These two protein chains interact to form a complex.

Sequence of the second protein:
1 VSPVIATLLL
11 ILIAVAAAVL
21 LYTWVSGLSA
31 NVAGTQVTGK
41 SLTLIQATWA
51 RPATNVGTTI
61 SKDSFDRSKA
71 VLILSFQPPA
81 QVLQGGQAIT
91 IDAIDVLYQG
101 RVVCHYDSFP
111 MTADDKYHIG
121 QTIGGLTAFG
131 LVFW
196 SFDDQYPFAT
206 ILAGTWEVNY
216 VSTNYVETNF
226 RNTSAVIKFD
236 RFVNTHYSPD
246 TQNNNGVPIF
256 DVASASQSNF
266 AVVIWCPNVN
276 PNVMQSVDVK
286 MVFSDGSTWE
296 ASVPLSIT

Sequence of the first protein:
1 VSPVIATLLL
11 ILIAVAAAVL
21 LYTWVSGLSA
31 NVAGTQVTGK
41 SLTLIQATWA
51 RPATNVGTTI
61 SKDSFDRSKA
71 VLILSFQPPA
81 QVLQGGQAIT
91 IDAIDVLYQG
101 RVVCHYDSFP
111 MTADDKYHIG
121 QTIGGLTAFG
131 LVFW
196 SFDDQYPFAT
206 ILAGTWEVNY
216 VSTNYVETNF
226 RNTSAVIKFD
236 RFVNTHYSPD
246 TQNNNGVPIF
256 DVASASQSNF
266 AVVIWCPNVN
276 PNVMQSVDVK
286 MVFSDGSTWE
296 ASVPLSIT

Contacts between the two chains:
Residue N31 in the second protein contacts residue Q84 in the first protein (closest heavy-atom distance 3.0 Å).
Residue D95 in the second protein is in contact with residue I45 in the first protein (closest heavy-atom distance 3.5 Å).
Residue H105 in the second protein contacts residue T210 in the first protein (closest heavy-atom distance 3.5 Å).
Residue I5 in the second protein contacts residue I11 in the first protein (closest heavy-atom distance 3.5 Å).
Residue L10 in the second protein interacts with residue L21 in the first protein (closest heavy-atom distance 3.7 Å).
Residue R236 in the second protein interacts with residue Q262 in the first protein (closest heavy-atom distance 3.3 Å).
Residue K285 in the second protein contacts residue I45 in the first protein (closest heavy-atom distance 4.6 Å).
Residue S289 in the second protein interacts with residue Q81 in the first protein (closest heavy-atom distance 2.8 Å).
Residue T35 in the second protein is in contact with residue Q81 in the first protein (closest heavy-atom distance 4.4 Å).
Residue V102 in the second protein contacts residue E212 in the first protein (closest heavy-atom distance 3.9 Å).
Residue H105 in the second protein interacts with residue N264 in the first protein (closest heavy-atom distance 2.6 Å).
Residue S2 in the second protein contacts residue L10 in the first protein (closest heavy-atom distance 4.7 Å).
Residue V102 in the second protein contacts residue I45 in the first protein (closest heavy-atom distance 4.5 Å).
Residue D256 in the second protein interacts with residue Q262 in the first protein (closest heavy-atom distance 4.7 Å).
Residue R101 in the second protein contacts residue V213 in the first protein (closest heavy-atom distance 4.2 Å).
Residue S289 in the second protein contacts residue A80 in the first protein (closest heavy-atom distance 3.6 Å).
Residue L9 in the second protein contacts residue A18 in the first protein (closest heavy-atom distance 3.7 Å).
Residue V102 in the second protein interacts with residue W211 in the first protein (closest heavy-atom distance 4.2 Å).
Residue V1 in the second protein interacts with residue I11 in the first protein (closest heavy-atom distance 3.4 Å).
Residue D107 in the second protein interacts with residue S229 in the first protein (closest heavy-atom distance 4.2 Å).
Residue N273 in the second protein is in contact with residue N214 in the first protein (closest heavy-atom distance 2.6 Å).
Residue R101 in the second protein contacts residue T303 in the first protein (closest heavy-atom distance 4.4 Å).
Residue H105 in the second protein is in contact with residue R226 in the first protein (closest heavy-atom distance 4.5 Å).
Residue G291 in the second protein contacts residue P79 in the first protein (closest heavy-atom distance 4.0 Å).
Residue P202 in the second protein interacts with residue R226 in the first protein (closest heavy-atom distance 4.1 Å).
Residue H105 in the second protein contacts residue E212 in the first protein (closest heavy-atom distance 3.9 Å).
Residue R101 in the second protein contacts residue I302 in the first protein (closest heavy-atom distance 4.4 Å).
Residue D290 in the second protein interacts with residue K40 in the first protein (closest heavy-atom distance 4.4 Å).
Residue C104 in the second protein interacts with residue E212 in the first protein (closest heavy-atom distance 3.6 Å).
Residue G34 in the second protein contacts residue L83 in the first protein (closest heavy-atom distance 3.6 Å).
Residue S289 in the second protein interacts with residue P79 in the first protein (closest heavy-atom distance 3.8 Å).
Residue D107 in the second protein interacts with residue S263 in the first protein (closest heavy-atom distance 3.7 Å).
Residue D290 in the second protein interacts with residue P79 in the first protein (closest heavy-atom distance 3.6 Å).
Residue V102 in the second protein contacts residue Q46 in the first protein (closest heavy-atom distance 4.1 Å).
Residue D290 in the second protein contacts residue Q81 in the first protein (closest heavy-atom distance 4.0 Å).
Residue V287 in the second protein contacts residue Q77 in the first protein (closest heavy-atom distance 4.0 Å).
Residue N273 in the second protein contacts residue E212 in the first protein (closest heavy-atom distance 4.7 Å).
Residue G291 in the second protein contacts residue T43 in the first protein (closest heavy-atom distance 3.4 Å).
Residue D92 in the second protein contacts residue Q77 in the first protein (closest heavy-atom distance 3.3 Å).
Residue L9 in the second protein contacts residue V15 in the first protein (closest heavy-atom distance 4.5 Å).
Residue V102 in the second protein contacts residue V213 in the first protein (closest heavy-atom distance 3.6 Å).
Residue S2 in the second protein contacts residue A14 in the first protein (closest heavy-atom distance 3.7 Å).
Residue D256 in the second protein contacts residue S263 in the first protein (closest heavy-atom distance 4.2 Å).
Residue V103 in the second protein contacts residue V213 in the first protein (closest heavy-atom distance 4.2 Å).
Residue D107 in the second protein contacts residue T228 in the first protein (closest heavy-atom distance 2.4 Å).
Residue R101 in the second protein contacts residue Y215 in the first protein (closest heavy-atom distance 3.1 Å).
Residue A33 in the second protein interacts with residue L83 in the first protein (closest heavy-atom distance 4.1 Å).
Residue H105 in the second protein interacts with residue T228 in the first protein (closest heavy-atom distance 4.3 Å).
Residue K285 in the second protein is in contact with residue L44 in the first protein (closest heavy-atom distance 3.9 Å).
Residue R101 in the second protein is in contact with residue T48 in the first protein (closest heavy-atom distance 4.8 Å).
Residue I13 in the second protein is in contact with residue A18 in the first protein (closest heavy-atom distance 4.2 Å).
Residue V1 in the second protein is in contact with residue T7 in the first protein (closest heavy-atom distance 4.2 Å).
Residue H105 in the second protein contacts residue I45 in the first protein (closest heavy-atom distance 4.0 Å).
Residue G34 in the second protein contacts residue Q81 in the first protein (closest heavy-atom distance 3.0 Å).
Residue V32 in the second protein contacts residue Q84 in the first protein (closest heavy-atom distance 4.3 Å).
Residue V103 in the second protein interacts with residue E212 in the first protein (closest heavy-atom distance 3.7 Å).
Residue A33 in the second protein interacts with residue Q84 in the first protein (closest heavy-atom distance 4.7 Å).
Residue I5 in the second protein interacts with residue V15 in the first protein (closest heavy-atom distance 4.1 Å).
Residue T293 in the second protein interacts with residue T43 in the first protein (closest heavy-atom distance 4.5 Å).
Residue I13 in the second protein interacts with residue Y22 in the first protein (closest heavy-atom distance 3.5 Å).